Sequence of chain A:
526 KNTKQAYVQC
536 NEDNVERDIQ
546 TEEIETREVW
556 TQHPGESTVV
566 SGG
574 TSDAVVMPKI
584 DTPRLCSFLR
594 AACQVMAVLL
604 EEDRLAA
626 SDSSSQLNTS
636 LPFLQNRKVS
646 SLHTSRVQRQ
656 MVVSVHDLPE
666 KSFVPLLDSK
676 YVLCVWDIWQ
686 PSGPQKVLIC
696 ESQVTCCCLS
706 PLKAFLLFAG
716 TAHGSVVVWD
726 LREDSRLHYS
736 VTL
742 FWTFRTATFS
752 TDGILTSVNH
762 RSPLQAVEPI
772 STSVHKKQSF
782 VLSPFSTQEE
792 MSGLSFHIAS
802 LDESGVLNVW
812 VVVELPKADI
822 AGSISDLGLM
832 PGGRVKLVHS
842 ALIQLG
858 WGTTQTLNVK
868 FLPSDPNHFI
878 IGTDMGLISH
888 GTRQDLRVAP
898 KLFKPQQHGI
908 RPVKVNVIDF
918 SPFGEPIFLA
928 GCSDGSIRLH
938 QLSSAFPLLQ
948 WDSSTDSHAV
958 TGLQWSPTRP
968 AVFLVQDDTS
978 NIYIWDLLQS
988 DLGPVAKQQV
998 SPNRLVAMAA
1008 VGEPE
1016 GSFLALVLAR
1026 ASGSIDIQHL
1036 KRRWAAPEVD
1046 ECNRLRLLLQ

Interface contacts:
Residue T556 in chain A is in contact with residue K36 in chain B (closest heavy-atom distance 3.8 Å).
Residue Q557 in chain A interacts with residue K36 in chain B (closest heavy-atom distance 4.3 Å).

This data describes a binding interaction between two proteins.

Sequence of chain B:
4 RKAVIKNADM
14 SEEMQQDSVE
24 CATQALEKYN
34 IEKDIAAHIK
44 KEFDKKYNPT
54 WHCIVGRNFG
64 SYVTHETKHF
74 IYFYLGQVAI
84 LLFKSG